Interface contacts:
Residue E35 in chain B contacts residue L34 in chain A (closest heavy-atom distance 2.9 Å).
Residue L38 in chain B contacts residue R68 in chain A (closest heavy-atom distance 4.1 Å).
Residue L62 in chain B interacts with residue L70 in chain A (closest heavy-atom distance 4.0 Å).
Residue E61 in chain B is in contact with residue T67 in chain A (closest heavy-atom distance 3.6 Å).
Residue L4 in chain B contacts residue L70 in chain A (closest heavy-atom distance 3.9 Å).
Residue R63 in chain B is in contact with residue A66 in chain A (closest heavy-atom distance 3.6 Å).
Residue A42 in chain B is in contact with residue L70 in chain A (closest heavy-atom distance 4.0 Å).
Residue L34 in chain B interacts with residue L34 in chain A (closest heavy-atom distance 3.9 Å).
Residue P46 in chain B contacts residue L70 in chain A (closest heavy-atom distance 4.2 Å).
Residue E35 in chain B contacts residue W17 in chain A (closest heavy-atom distance 3.3 Å).
Residue V71 in chain B contacts residue P46 in chain A (closest heavy-atom distance 4.0 Å).
Residue T67 in chain B is in contact with residue L62 in chain A (closest heavy-atom distance 3.1 Å).
Residue R63 in chain B interacts with residue T67 in chain A (closest heavy-atom distance 4.0 Å).
Residue A66 in chain B contacts residue L62 in chain A (closest heavy-atom distance 3.6 Å).
Residue L34 in chain B interacts with residue E35 in chain A (closest heavy-atom distance 2.9 Å).
Residue L70 in chain B interacts with residue P46 in chain A (closest heavy-atom distance 4.2 Å).
Residue A42 in chain B interacts with residue R68 in chain A (closest heavy-atom distance 3.8 Å).
Residue V45 in chain B is in contact with residue L70 in chain A (closest heavy-atom distance 3.7 Å).
Residue E35 in chain B is in contact with residue T33 in chain A (closest heavy-atom distance 3.8 Å).
Residue W17 in chain B interacts with residue E35 in chain A (closest heavy-atom distance 3.3 Å).
Residue V60 in chain B interacts with residue F72 in chain A (closest heavy-atom distance 3.8 Å).
Residue L70 in chain B is in contact with residue V60 in chain A (closest heavy-atom distance 2.9 Å).
Residue L70 in chain B contacts residue A42 in chain A (closest heavy-atom distance 4.0 Å).
Residue E65 in chain B interacts with residue E65 in chain A (closest heavy-atom distance 3.5 Å).
Residue F72 in chain B is in contact with residue L49 in chain A (closest heavy-atom distance 4.1 Å).
Residue E35 in chain B interacts with residue E35 in chain A (closest heavy-atom distance 3.1 Å).
Residue E65 in chain B contacts residue R63 in chain A (closest heavy-atom distance 3.6 Å).
Residue L62 in chain B contacts residue R68 in chain A (closest heavy-atom distance 2.6 Å).
Residue R68 in chain B interacts with residue L62 in chain A (closest heavy-atom distance 2.6 Å).
Residue P46 in chain B contacts residue F72 in chain A (closest heavy-atom distance 3.5 Å).
Residue L70 in chain B interacts with residue V45 in chain A (closest heavy-atom distance 3.7 Å).
Residue L62 in chain B contacts residue A66 in chain A (closest heavy-atom distance 3.6 Å).
Residue T67 in chain B is in contact with residue E61 in chain A (closest heavy-atom distance 3.6 Å).
Residue L70 in chain B interacts with residue L62 in chain A (closest heavy-atom distance 4.0 Å).
Residue E61 in chain B interacts with residue L70 in chain A (closest heavy-atom distance 4.2 Å).
Residue L49 in chain B is in contact with residue F72 in chain A (closest heavy-atom distance 4.1 Å).
Residue L38 in chain B contacts residue W17 in chain A (closest heavy-atom distance 4.1 Å).
Residue F72 in chain B is in contact with residue V60 in chain A (closest heavy-atom distance 3.8 Å).
Residue E61 in chain B contacts residue R68 in chain A (closest heavy-atom distance 3.5 Å).
Residue L64 in chain B contacts residue L64 in chain A (closest heavy-atom distance 3.6 Å).
Residue P46 in chain B interacts with residue V71 in chain A (closest heavy-atom distance 4.0 Å).
Residue E65 in chain B is in contact with residue L64 in chain A (closest heavy-atom distance 3.4 Å).
Residue T33 in chain B is in contact with residue E35 in chain A (closest heavy-atom distance 3.8 Å).
Residue L70 in chain B is in contact with residue L4 in chain A (closest heavy-atom distance 3.9 Å).
Residue V60 in chain B is in contact with residue L70 in chain A (closest heavy-atom distance 2.9 Å).
Residue A66 in chain B contacts residue R63 in chain A (closest heavy-atom distance 3.6 Å).
Residue R63 in chain B interacts with residue E65 in chain A (closest heavy-atom distance 3.6 Å).
Residue L64 in chain B interacts with residue A66 in chain A (closest heavy-atom distance 2.8 Å).
Residue R68 in chain B is in contact with residue A42 in chain A (closest heavy-atom distance 3.8 Å).
Residue T67 in chain B interacts with residue R63 in chain A (closest heavy-atom distance 4.0 Å).
Residue L64 in chain B interacts with residue E65 in chain A (closest heavy-atom distance 3.4 Å).
Residue L70 in chain B contacts residue E61 in chain A (closest heavy-atom distance 4.2 Å).
Residue W17 in chain B contacts residue L38 in chain A (closest heavy-atom distance 4.1 Å).
Residue P69 in chain B interacts with residue V60 in chain A (closest heavy-atom distance 4.0 Å).
Residue A66 in chain B is in contact with residue L64 in chain A (closest heavy-atom distance 2.8 Å).
Residue R68 in chain B is in contact with residue L38 in chain A (closest heavy-atom distance 4.1 Å).
Residue L62 in chain B contacts residue T67 in chain A (closest heavy-atom distance 3.1 Å).
Residue R68 in chain B interacts with residue E61 in chain A (closest heavy-atom distance 3.5 Å).
Residue V60 in chain B interacts with residue P69 in chain A (closest heavy-atom distance 4.0 Å).
Residue F72 in chain B interacts with residue P46 in chain A (closest heavy-atom distance 3.5 Å).

Sequence of chain B:
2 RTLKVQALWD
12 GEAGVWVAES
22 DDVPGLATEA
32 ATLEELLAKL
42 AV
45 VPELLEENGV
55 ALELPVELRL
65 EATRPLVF

Sequence of chain A:
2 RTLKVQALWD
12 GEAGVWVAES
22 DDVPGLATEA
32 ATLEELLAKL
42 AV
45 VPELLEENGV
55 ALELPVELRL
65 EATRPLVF

This data describes a binding interaction between two proteins.